Sequence of chain B:
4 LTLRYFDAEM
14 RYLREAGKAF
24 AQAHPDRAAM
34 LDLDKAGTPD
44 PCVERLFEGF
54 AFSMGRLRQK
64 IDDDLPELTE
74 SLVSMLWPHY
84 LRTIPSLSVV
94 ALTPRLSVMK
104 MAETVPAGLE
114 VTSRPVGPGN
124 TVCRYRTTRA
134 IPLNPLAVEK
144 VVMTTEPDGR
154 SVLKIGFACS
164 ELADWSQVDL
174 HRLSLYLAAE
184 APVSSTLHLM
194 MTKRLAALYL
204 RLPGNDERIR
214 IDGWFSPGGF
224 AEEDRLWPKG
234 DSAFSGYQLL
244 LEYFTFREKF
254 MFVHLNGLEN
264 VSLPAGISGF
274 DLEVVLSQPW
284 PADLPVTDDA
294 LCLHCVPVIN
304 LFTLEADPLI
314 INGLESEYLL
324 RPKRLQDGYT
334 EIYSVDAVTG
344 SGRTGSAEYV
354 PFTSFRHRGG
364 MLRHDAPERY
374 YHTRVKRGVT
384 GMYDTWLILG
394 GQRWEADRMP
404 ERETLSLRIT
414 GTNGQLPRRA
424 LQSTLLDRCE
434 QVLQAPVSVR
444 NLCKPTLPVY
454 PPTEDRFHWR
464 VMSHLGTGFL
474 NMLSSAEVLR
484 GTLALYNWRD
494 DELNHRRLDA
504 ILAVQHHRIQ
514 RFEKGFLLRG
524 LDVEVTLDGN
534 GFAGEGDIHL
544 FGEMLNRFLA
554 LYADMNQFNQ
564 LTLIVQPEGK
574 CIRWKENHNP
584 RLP

Sequence of chain A:
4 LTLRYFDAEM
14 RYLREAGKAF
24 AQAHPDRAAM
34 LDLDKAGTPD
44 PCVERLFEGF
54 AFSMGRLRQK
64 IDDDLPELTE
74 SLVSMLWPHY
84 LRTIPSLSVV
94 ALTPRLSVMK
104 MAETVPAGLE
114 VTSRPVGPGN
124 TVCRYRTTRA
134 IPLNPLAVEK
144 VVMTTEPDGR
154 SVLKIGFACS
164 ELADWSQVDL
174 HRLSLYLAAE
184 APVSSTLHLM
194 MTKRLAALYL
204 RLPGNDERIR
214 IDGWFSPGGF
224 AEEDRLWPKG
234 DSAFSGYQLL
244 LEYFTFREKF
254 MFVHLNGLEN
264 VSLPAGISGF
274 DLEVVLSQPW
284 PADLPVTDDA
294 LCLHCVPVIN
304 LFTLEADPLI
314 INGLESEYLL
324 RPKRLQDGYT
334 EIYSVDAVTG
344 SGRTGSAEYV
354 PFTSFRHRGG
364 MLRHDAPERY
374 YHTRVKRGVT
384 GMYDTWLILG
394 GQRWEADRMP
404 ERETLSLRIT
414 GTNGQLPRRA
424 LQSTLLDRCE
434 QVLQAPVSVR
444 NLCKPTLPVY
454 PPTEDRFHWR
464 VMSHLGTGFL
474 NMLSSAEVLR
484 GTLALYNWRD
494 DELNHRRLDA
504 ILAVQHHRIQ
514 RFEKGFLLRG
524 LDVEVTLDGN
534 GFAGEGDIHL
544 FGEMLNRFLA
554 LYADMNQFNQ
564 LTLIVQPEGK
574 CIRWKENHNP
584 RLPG

These two protein chains interact to form a complex.

Interface contacts:
Residue D65 in chain A contacts residue R61 in chain B (closest heavy-atom distance 4.0 Å).
Residue A39 in chain A is in contact with residue R48 in chain B (closest heavy-atom distance 3.6 Å).
Residue A487 in chain A contacts residue M364 in chain B (closest heavy-atom distance 4.1 Å).
Residue F472 in chain A interacts with residue G469 in chain B (closest heavy-atom distance 4.0 Å).
Residue E73 in chain A interacts with residue T72 in chain B (closest heavy-atom distance 3.6 Å).
Residue H498 in chain A is in contact with residue D368 in chain B (closest heavy-atom distance 3.1 Å).
Residue H461 in chain A interacts with residue M364 in chain B (closest heavy-atom distance 3.8 Å).
Residue R522 in chain A interacts with residue K517 in chain B (closest heavy-atom distance 3.4 Å).
Residue G58 in chain A is in contact with residue M57 in chain B (closest heavy-atom distance 3.7 Å).
Residue V464 in chain A interacts with residue G362 in chain B (closest heavy-atom distance 4.1 Å).
Residue F50 in chain A interacts with residue F53 in chain B (closest heavy-atom distance 3.5 Å).
Residue Q62 in chain A is in contact with residue R61 in chain B (closest heavy-atom distance 3.2 Å).
Residue V464 in chain A contacts residue G363 in chain B (closest heavy-atom distance 3.7 Å).
Residue R483 in chain A is in contact with residue G363 in chain B (closest heavy-atom distance 3.6 Å).
Residue Y15 in chain A is in contact with residue R61 in chain B (closest heavy-atom distance 3.6 Å).
Residue D35 in chain A is in contact with residue R48 in chain B (closest heavy-atom distance 3.0 Å).
Residue G58 in chain A is in contact with residue R61 in chain B (closest heavy-atom distance 2.4 Å).
Residue L476 in chain A interacts with residue P586 in chain B (closest heavy-atom distance 3.8 Å).
Residue F23 in chain A contacts residue F9 in chain B (closest heavy-atom distance 4.2 Å).
Residue M475 in chain A contacts residue P586 in chain B (closest heavy-atom distance 4.1 Å).
Residue D29 in chain A is in contact with residue L6 in chain B (closest heavy-atom distance 4.1 Å).
Residue R61 in chain A contacts residue R61 in chain B (closest heavy-atom distance 3.3 Å).
Residue E18 in chain A interacts with residue L60 in chain B (closest heavy-atom distance 3.4 Å).
Residue F55 in chain A contacts residue F53 in chain B (closest heavy-atom distance 4.1 Å).
Residue E47 in chain A is in contact with residue L49 in chain B (closest heavy-atom distance 4.0 Å).
Residue H498 in chain A is in contact with residue L365 in chain B (closest heavy-atom distance 4.1 Å).
Residue R483 in chain A contacts residue H360 in chain B (closest heavy-atom distance 2.9 Å).
Residue L520 in chain A interacts with residue K517 in chain B (closest heavy-atom distance 3.7 Å).
Residue T470 in chain A contacts residue S466 in chain B (closest heavy-atom distance 4.0 Å).
Residue R483 in chain A interacts with residue M364 in chain B (closest heavy-atom distance 3.3 Å).
Residue D65 in chain A interacts with residue D65 in chain B (closest heavy-atom distance 3.8 Å).
Residue R463 in chain A interacts with residue S74 in chain B (closest heavy-atom distance 3.6 Å).
Residue E51 in chain A contacts residue F53 in chain B (closest heavy-atom distance 3.5 Å).
Residue R463 in chain A is in contact with residue L75 in chain B (closest heavy-atom distance 3.7 Å).
Residue E18 in chain A contacts residue R59 in chain B (closest heavy-atom distance 4.0 Å).
Residue F23 in chain A interacts with residue G52 in chain B (closest heavy-atom distance 3.6 Å).
Residue D557 in chain A contacts residue D557 in chain B (closest heavy-atom distance 3.0 Å).
Residue H510 in chain A is in contact with residue M558 in chain B (closest heavy-atom distance 4.2 Å).
Residue R522 in chain A interacts with residue M558 in chain B (closest heavy-atom distance 4.2 Å).
Residue F460 in chain A interacts with residue R377 in chain B (closest heavy-atom distance 3.2 Å).
Residue L486 in chain A contacts residue M364 in chain B (closest heavy-atom distance 3.5 Å).
Residue T485 in chain A is in contact with residue M364 in chain B (closest heavy-atom distance 3.3 Å).
Residue F23 in chain A contacts residue F55 in chain B (closest heavy-atom distance 3.6 Å).
Residue Q508 in chain A is in contact with residue R584 in chain B (closest heavy-atom distance 2.4 Å).
Residue L36 in chain A is in contact with residue L49 in chain B (closest heavy-atom distance 4.0 Å).
Residue F50 in chain A is in contact with residue F50 in chain B (closest heavy-atom distance 3.5 Å).
Residue M57 in chain A interacts with residue M57 in chain B (closest heavy-atom distance 4.2 Å).
Residue R30 in chain A is in contact with residue F9 in chain B (closest heavy-atom distance 3.6 Å).
Residue R483 in chain A is in contact with residue G362 in chain B (closest heavy-atom distance 3.2 Å).
Residue T470 in chain A interacts with residue G469 in chain B (closest heavy-atom distance 4.1 Å).
Residue A19 in chain A interacts with residue S56 in chain B (closest heavy-atom distance 3.9 Å).
Residue S466 in chain A interacts with residue L75 in chain B (closest heavy-atom distance 3.7 Å).
Residue A54 in chain A contacts residue M57 in chain B (closest heavy-atom distance 3.6 Å).
Residue R483 in chain A is in contact with residue R361 in chain B (closest heavy-atom distance 3.0 Å).
Residue E73 in chain A contacts residue L71 in chain B (closest heavy-atom distance 3.3 Å).
Residue H27 in chain A contacts residue T383 in chain B (closest heavy-atom distance 4.2 Å).
Residue R522 in chain A contacts residue N559 in chain B (closest heavy-atom distance 2.5 Å).
Residue P42 in chain A is in contact with residue C45 in chain B (closest heavy-atom distance 4.2 Å).
Residue A54 in chain A interacts with residue F53 in chain B (closest heavy-atom distance 4.1 Å).
Residue V464 in chain A contacts residue M364 in chain B (closest heavy-atom distance 4.2 Å).